Sequence of chain A:
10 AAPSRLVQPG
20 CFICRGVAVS

Contacts between the two chains:
Residue V313 in chain B is in contact with residue G25 in chain A (closest heavy-atom distance 3.7 Å).
Residue N359 in chain B interacts with residue I22 in chain A (closest heavy-atom distance 3.1 Å).
Residue T398 in chain B contacts residue V26 in chain A (closest heavy-atom distance 4.4 Å).
Residue N314 in chain B interacts with residue V26 in chain A (closest heavy-atom distance 3.8 Å).
Residue T398 in chain B contacts residue R24 in chain A (closest heavy-atom distance 4.0 Å).
Residue V356 in chain B interacts with residue I22 in chain A (closest heavy-atom distance 4.7 Å).
Residue G360 in chain B is in contact with residue I22 in chain A (closest heavy-atom distance 5.0 Å).
Residue N314 in chain B is in contact with residue A27 in chain A (closest heavy-atom distance 3.2 Å).
Residue V313 in chain B interacts with residue V26 in chain A (closest heavy-atom distance 3.8 Å).
Residue T398 in chain B contacts residue G25 in chain A (closest heavy-atom distance 2.4 Å).
Residue N314 in chain B is in contact with residue G25 in chain A (closest heavy-atom distance 4.7 Å).
Residue A358 in chain B is in contact with residue I22 in chain A (closest heavy-atom distance 3.7 Å).

Sequence of chain B:
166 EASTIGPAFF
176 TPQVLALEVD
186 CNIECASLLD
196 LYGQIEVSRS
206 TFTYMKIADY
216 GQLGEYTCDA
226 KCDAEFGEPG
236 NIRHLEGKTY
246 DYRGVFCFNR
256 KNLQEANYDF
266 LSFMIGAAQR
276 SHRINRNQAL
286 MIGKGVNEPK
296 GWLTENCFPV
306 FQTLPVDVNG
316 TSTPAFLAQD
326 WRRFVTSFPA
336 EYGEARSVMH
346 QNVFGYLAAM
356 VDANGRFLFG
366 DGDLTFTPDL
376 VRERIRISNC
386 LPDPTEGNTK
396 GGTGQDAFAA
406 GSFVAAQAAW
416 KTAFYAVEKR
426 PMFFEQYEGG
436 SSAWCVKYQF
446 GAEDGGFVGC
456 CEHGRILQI

The following describes two proteins that form a bound complex.